Interface contacts:
Residue F42 in protein 2 interacts with residue A7 in protein 1 (closest heavy-atom distance 4.7 Å).
Residue F45 in protein 2 interacts with residue F11 in protein 1 (closest heavy-atom distance 4.5 Å).
Residue T46 in protein 2 interacts with residue L14 in protein 1 (closest heavy-atom distance 3.5 Å).
Residue F42 in protein 2 is in contact with residue L14 in protein 1 (closest heavy-atom distance 4.7 Å).
Residue T46 in protein 2 is in contact with residue F11 in protein 1 (closest heavy-atom distance 3.7 Å).
Residue F42 in protein 2 is in contact with residue A10 in protein 1 (closest heavy-atom distance 3.8 Å).
Residue F42 in protein 2 interacts with residue F11 in protein 1 (closest heavy-atom distance 3.6 Å).

Sequence of protein 1:
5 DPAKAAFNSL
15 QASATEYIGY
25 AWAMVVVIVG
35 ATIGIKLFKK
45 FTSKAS

Sequence of protein 2:
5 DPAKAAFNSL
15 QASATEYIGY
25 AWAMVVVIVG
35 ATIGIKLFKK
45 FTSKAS

The following describes two proteins that form a bound complex.